Sequence of chain A:
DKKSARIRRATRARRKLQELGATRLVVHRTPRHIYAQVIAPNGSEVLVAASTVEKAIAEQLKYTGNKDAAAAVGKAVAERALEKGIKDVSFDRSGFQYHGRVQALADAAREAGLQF

Contacts between the two chains:
Residue E20 in chain A interacts with residue H46 in chain B (closest heavy-atom distance 4.2 Å).
Residue E20 in chain A is in contact with residue V51 in chain B (closest heavy-atom distance 3.6 Å).

This data describes a binding interaction between two proteins.

Sequence of chain B:
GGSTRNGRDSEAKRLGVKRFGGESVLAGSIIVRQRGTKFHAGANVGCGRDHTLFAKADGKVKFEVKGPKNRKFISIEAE